This data describes a binding interaction between two proteins.

Sequence of protein 2:
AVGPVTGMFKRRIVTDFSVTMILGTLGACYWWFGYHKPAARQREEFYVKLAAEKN

Sequence of protein 1:
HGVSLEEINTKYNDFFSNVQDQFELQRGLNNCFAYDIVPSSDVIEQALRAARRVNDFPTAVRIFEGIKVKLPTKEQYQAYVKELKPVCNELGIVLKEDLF

Contacts between the two chains:
Residue I76 in protein 1 interacts with residue V6 in protein 2 (closest heavy-atom distance 3.8 Å).
Residue S80 in protein 1 contacts residue G4 in protein 2 (closest heavy-atom distance 4.7 Å).
Residue D75 in protein 1 contacts residue T7 in protein 2 (closest heavy-atom distance 3.1 Å).
Residue E122 in protein 1 contacts residue A2 in protein 2 (closest heavy-atom distance 2.5 Å).
Residue S80 in protein 1 contacts residue V3 in protein 2 (closest heavy-atom distance 4.0 Å).
Residue V77 in protein 1 interacts with residue V6 in protein 2 (closest heavy-atom distance 3.1 Å).
Residue E45 in protein 1 is in contact with residue P5 in protein 2 (closest heavy-atom distance 4.5 Å).
Residue K109 in protein 1 interacts with residue M9 in protein 2 (closest heavy-atom distance 4.5 Å).
Residue P111 in protein 1 interacts with residue M9 in protein 2 (closest heavy-atom distance 4.5 Å).
Residue L110 in protein 1 contacts residue V6 in protein 2 (closest heavy-atom distance 4.4 Å).
Residue D75 in protein 1 interacts with residue M9 in protein 2 (closest heavy-atom distance 3.4 Å).
Residue D75 in protein 1 interacts with residue K11 in protein 2 (closest heavy-atom distance 4.5 Å).
Residue S79 in protein 1 contacts residue P5 in protein 2 (closest heavy-atom distance 3.7 Å).
Residue V77 in protein 1 interacts with residue P5 in protein 2 (closest heavy-atom distance 3.6 Å).
Residue I76 in protein 1 is in contact with residue P5 in protein 2 (closest heavy-atom distance 4.2 Å).
Residue D75 in protein 1 is in contact with residue G8 in protein 2 (closest heavy-atom distance 3.3 Å).
Residue D75 in protein 1 is in contact with residue V6 in protein 2 (closest heavy-atom distance 4.4 Å).
Residue D81 in protein 1 interacts with residue A2 in protein 2 (closest heavy-atom distance 3.7 Å).
Residue Y119 in protein 1 is in contact with residue G4 in protein 2 (closest heavy-atom distance 3.8 Å).
Residue A118 in protein 1 is in contact with residue V3 in protein 2 (closest heavy-atom distance 4.3 Å).
Residue Y119 in protein 1 contacts residue V3 in protein 2 (closest heavy-atom distance 3.4 Å).
Residue E122 in protein 1 interacts with residue V3 in protein 2 (closest heavy-atom distance 3.8 Å).
Residue D75 in protein 1 interacts with residue F10 in protein 2 (closest heavy-atom distance 3.2 Å).
Residue Y119 in protein 1 is in contact with residue P5 in protein 2 (closest heavy-atom distance 4.8 Å).
Residue I76 in protein 1 interacts with residue T7 in protein 2 (closest heavy-atom distance 4.0 Å).
Residue S80 in protein 1 contacts residue A2 in protein 2 (closest heavy-atom distance 3.9 Å).
Residue P78 in protein 1 interacts with residue G4 in protein 2 (closest heavy-atom distance 4.9 Å).
Residue Y119 in protein 1 contacts residue V6 in protein 2 (closest heavy-atom distance 4.5 Å).
Residue Q115 in protein 1 is in contact with residue V6 in protein 2 (closest heavy-atom distance 3.9 Å).
Residue L44 in protein 1 interacts with residue T7 in protein 2 (closest heavy-atom distance 3.2 Å).
Residue N48 in protein 1 contacts residue P5 in protein 2 (closest heavy-atom distance 4.6 Å).
Residue P78 in protein 1 contacts residue P5 in protein 2 (closest heavy-atom distance 4.3 Å).
Residue S79 in protein 1 contacts residue G4 in protein 2 (closest heavy-atom distance 3.9 Å).
Residue V77 in protein 1 interacts with residue M9 in protein 2 (closest heavy-atom distance 3.8 Å).